Sequence of protein 1:
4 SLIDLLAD

Residue-level contacts at the interface:
Residue E72 in protein 2 contacts residue L5 in protein 1 (closest heavy-atom distance 3.7 Å).
Residue L64 in protein 2 interacts with residue A10 in protein 1 (closest heavy-atom distance 4.4 Å).
Residue V68 in protein 2 is in contact with residue I6 in protein 1 (closest heavy-atom distance 4.4 Å).
Residue I50 in protein 2 interacts with residue L5 in protein 1 (closest heavy-atom distance 3.5 Å).
Residue Q67 in protein 2 interacts with residue L9 in protein 1 (closest heavy-atom distance 3.7 Å).
Residue K54 in protein 2 is in contact with residue D11 in protein 1 (closest heavy-atom distance 3.2 Å).
Residue L64 in protein 2 interacts with residue L9 in protein 1 (closest heavy-atom distance 3.7 Å).
Residue K54 in protein 2 contacts residue L8 in protein 1 (closest heavy-atom distance 3.0 Å).
Residue K54 in protein 2 interacts with residue A10 in protein 1 (closest heavy-atom distance 4.8 Å).
Residue L230 in protein 2 interacts with residue L5 in protein 1 (closest heavy-atom distance 3.8 Å).
Residue V68 in protein 2 interacts with residue L9 in protein 1 (closest heavy-atom distance 3.6 Å).
Residue I50 in protein 2 interacts with residue L9 in protein 1 (closest heavy-atom distance 3.9 Å).
Residue L230 in protein 2 interacts with residue L8 in protein 1 (closest heavy-atom distance 4.3 Å).
Residue L64 in protein 2 interacts with residue I6 in protein 1 (closest heavy-atom distance 4.6 Å).
Residue L71 in protein 2 is in contact with residue L9 in protein 1 (closest heavy-atom distance 4.0 Å).
Residue L71 in protein 2 is in contact with residue L5 in protein 1 (closest heavy-atom distance 4.4 Å).
Residue F59 in protein 2 is in contact with residue L9 in protein 1 (closest heavy-atom distance 4.0 Å).
Residue I50 in protein 2 contacts residue L8 in protein 1 (closest heavy-atom distance 3.6 Å).
Residue L230 in protein 2 contacts residue S4 in protein 1 (closest heavy-atom distance 4.4 Å).
Residue V239 in protein 2 contacts residue I6 in protein 1 (closest heavy-atom distance 4.8 Å).
Residue E233 in protein 2 is in contact with residue L5 in protein 1 (closest heavy-atom distance 2.9 Å).
Residue V47 in protein 2 interacts with residue L8 in protein 1 (closest heavy-atom distance 4.6 Å).
Residue M234 in protein 2 contacts residue L5 in protein 1 (closest heavy-atom distance 4.2 Å).
Residue K54 in protein 2 is in contact with residue L9 in protein 1 (closest heavy-atom distance 3.4 Å).
Residue E233 in protein 2 interacts with residue I6 in protein 1 (closest heavy-atom distance 4.1 Å).
Residue E233 in protein 2 interacts with residue S4 in protein 1 (closest heavy-atom distance 3.7 Å).
Residue V68 in protein 2 interacts with residue L5 in protein 1 (closest heavy-atom distance 3.9 Å).

This data describes a binding interaction between two proteins.

Sequence of protein 2:
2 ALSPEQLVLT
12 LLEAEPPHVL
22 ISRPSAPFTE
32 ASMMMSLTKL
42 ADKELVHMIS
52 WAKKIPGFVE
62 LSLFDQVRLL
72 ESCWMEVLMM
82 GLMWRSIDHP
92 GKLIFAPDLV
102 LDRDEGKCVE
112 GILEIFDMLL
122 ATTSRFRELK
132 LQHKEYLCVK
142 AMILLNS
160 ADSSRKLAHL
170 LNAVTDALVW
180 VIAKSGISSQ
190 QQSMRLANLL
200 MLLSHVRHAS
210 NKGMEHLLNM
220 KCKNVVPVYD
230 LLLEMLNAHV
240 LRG